Sequence of chain A:
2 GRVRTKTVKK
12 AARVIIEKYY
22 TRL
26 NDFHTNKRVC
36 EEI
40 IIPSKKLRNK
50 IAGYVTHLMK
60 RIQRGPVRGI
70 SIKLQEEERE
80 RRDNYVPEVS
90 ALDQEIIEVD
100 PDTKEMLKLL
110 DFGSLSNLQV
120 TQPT

Interface contacts:
Residue F274 in chain B is in contact with residue E97 in chain A (closest heavy-atom distance 4.5 Å).

The following describes two proteins that form a bound complex.

Sequence of chain B:
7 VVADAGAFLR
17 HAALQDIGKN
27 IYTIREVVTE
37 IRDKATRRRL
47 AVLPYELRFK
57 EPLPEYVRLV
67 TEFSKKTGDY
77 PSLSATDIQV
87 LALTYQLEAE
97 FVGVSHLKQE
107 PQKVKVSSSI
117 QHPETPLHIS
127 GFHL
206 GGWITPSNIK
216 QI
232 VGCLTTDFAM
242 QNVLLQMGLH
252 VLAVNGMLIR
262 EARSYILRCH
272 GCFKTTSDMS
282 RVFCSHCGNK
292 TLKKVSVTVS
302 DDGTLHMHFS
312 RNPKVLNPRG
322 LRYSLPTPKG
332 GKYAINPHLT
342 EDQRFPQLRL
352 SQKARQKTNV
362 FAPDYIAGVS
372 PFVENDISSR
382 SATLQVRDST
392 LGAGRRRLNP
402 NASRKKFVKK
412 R